Sequence of the second protein:
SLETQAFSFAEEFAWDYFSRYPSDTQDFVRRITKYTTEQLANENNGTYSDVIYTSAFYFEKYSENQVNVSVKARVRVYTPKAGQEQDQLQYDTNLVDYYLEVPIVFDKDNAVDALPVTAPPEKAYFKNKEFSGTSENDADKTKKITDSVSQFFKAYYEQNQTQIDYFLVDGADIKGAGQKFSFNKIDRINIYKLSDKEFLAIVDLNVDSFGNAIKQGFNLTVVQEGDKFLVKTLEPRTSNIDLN

Sequence of the first protein:
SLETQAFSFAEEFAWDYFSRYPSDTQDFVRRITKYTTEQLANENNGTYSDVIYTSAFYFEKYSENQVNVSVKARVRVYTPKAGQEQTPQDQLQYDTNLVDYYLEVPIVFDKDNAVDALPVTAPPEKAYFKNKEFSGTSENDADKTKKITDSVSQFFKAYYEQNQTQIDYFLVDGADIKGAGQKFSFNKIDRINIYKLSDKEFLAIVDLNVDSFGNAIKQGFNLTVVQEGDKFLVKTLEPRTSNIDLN

Interface contacts:
Residue K78 in the first protein interacts with residue Y40 in the second protein (closest heavy-atom distance 3.2 Å).
Residue F222 in the first protein contacts residue Y107 in the second protein (closest heavy-atom distance 3.7 Å).
Residue S61 in the first protein is in contact with residue E17 in the second protein (closest heavy-atom distance 2.5 Å).
Residue R249 in the first protein interacts with residue P112 in the second protein (closest heavy-atom distance 3.4 Å).
Residue G188 in the first protein interacts with residue A131 in the second protein (closest heavy-atom distance 3.4 Å).
Residue K135 in the first protein interacts with residue Y40 in the second protein (closest heavy-atom distance 3.6 Å).
Residue R249 in the first protein contacts residue Y68 in the second protein (closest heavy-atom distance 3.6 Å).
Residue K135 in the first protein interacts with residue K39 in the second protein (closest heavy-atom distance 3.2 Å).
Residue N252 in the first protein is in contact with residue Q72 in the second protein (closest heavy-atom distance 3.0 Å).
Residue A225 in the first protein is in contact with residue N51 in the second protein (closest heavy-atom distance 3.1 Å).
Residue R80 in the first protein is in contact with residue W20 in the second protein (closest heavy-atom distance 3.8 Å).
Residue D254 in the first protein is in contact with residue S69 in the second protein (closest heavy-atom distance 3.5 Å).
Residue R249 in the first protein contacts residue V73 in the second protein (closest heavy-atom distance 3.2 Å).
Residue A62 in the first protein contacts residue S13 in the second protein (closest heavy-atom distance 2.8 Å).
Residue K192 in the first protein is in contact with residue D106 in the second protein (closest heavy-atom distance 3.8 Å).
Residue R249 in the first protein is in contact with residue A125 in the second protein (closest heavy-atom distance 3.8 Å).
Residue P248 in the first protein interacts with residue N74 in the second protein (closest heavy-atom distance 3.4 Å).
Residue F222 in the first protein contacts residue V105 in the second protein (closest heavy-atom distance 3.3 Å).
Residue T9 in the first protein interacts with residue T9 in the second protein (closest heavy-atom distance 3.7 Å).
Residue F63 in the first protein is in contact with residue Q10 in the second protein (closest heavy-atom distance 3.6 Å).
Residue Q228 in the first protein interacts with residue V128 in the second protein (closest heavy-atom distance 3.6 Å).
Residue A136 in the first protein contacts residue A122 in the second protein (closest heavy-atom distance 3.4 Å).
Residue I226 in the first protein contacts residue N51 in the second protein (closest heavy-atom distance 3.0 Å).
Residue A136 in the first protein is in contact with residue N120 in the second protein (closest heavy-atom distance 3.4 Å).
Residue K135 in the first protein contacts residue T41 in the second protein (closest heavy-atom distance 2.9 Å).
Residue K187 in the first protein contacts residue A131 in the second protein (closest heavy-atom distance 3.5 Å).
Residue S61 in the first protein contacts residue S13 in the second protein (closest heavy-atom distance 3.6 Å).
Residue E134 in the first protein is in contact with residue N120 in the second protein (closest heavy-atom distance 3.2 Å).
Residue F222 in the first protein is in contact with residue N103 in the second protein (closest heavy-atom distance 3.5 Å).
Residue R249 in the first protein interacts with residue N74 in the second protein (closest heavy-atom distance 2.9 Å).
Residue R249 in the first protein interacts with residue D124 in the second protein (closest heavy-atom distance 2.9 Å).
Residue G229 in the first protein is in contact with residue V128 in the second protein (closest heavy-atom distance 3.3 Å).
Residue N224 in the first protein interacts with residue T53 in the second protein (closest heavy-atom distance 3.4 Å).
Residue P248 in the first protein contacts residue E110 in the second protein (closest heavy-atom distance 3.4 Å).
Residue E8 in the first protein contacts residue Q10 in the second protein (closest heavy-atom distance 2.8 Å).
Residue I58 in the first protein contacts residue W20 in the second protein (closest heavy-atom distance 3.5 Å).
Residue S221 in the first protein is in contact with residue Y107 in the second protein (closest heavy-atom distance 2.9 Å).
Residue Y168 in the first protein contacts residue T130 in the second protein (closest heavy-atom distance 3.5 Å).
Residue E247 in the first protein interacts with residue N74 in the second protein (closest heavy-atom distance 3.4 Å).
Residue F12 in the first protein contacts residue T9 in the second protein (closest heavy-atom distance 3.5 Å).
Residue Y59 in the first protein contacts residue Y40 in the second protein (closest heavy-atom distance 3.8 Å).
Residue I253 in the first protein contacts residue Y68 in the second protein (closest heavy-atom distance 3.4 Å).
Residue F230 in the first protein interacts with residue V128 in the second protein (closest heavy-atom distance 3.5 Å).
Residue R249 in the first protein interacts with residue I113 in the second protein (closest heavy-atom distance 3.1 Å).
Residue D254 in the first protein is in contact with residue Y68 in the second protein (closest heavy-atom distance 2.8 Å).
Residue E247 in the first protein is in contact with residue E66 in the second protein (closest heavy-atom distance 2.9 Å).
Residue K192 in the first protein is in contact with residue Y108 in the second protein (closest heavy-atom distance 3.5 Å).
Residue E8 in the first protein contacts residue T9 in the second protein (closest heavy-atom distance 3.8 Å).
Residue R80 in the first protein is in contact with residue D21 in the second protein (closest heavy-atom distance 2.9 Å).
Residue N224 in the first protein interacts with residue G52 in the second protein (closest heavy-atom distance 3.6 Å).
Residue Q228 in the first protein interacts with residue P127 in the second protein (closest heavy-atom distance 3.6 Å).
Residue K135 in the first protein contacts residue T38 in the second protein (closest heavy-atom distance 2.8 Å).
Residue A189 in the first protein interacts with residue T130 in the second protein (closest heavy-atom distance 3.8 Å).
Residue F222 in the first protein is in contact with residue T85 in the second protein (closest heavy-atom distance 3.7 Å).
Residue K227 in the first protein contacts residue E48 in the second protein (closest heavy-atom distance 3.4 Å).
Residue E8 in the first protein is in contact with residue S6 in the second protein (closest heavy-atom distance 3.1 Å).
Residue R249 in the first protein is in contact with residue Q72 in the second protein (closest heavy-atom distance 3.3 Å).
Residue F138 in the first protein interacts with residue D124 in the second protein (closest heavy-atom distance 3.6 Å).
Residue Y59 in the first protein interacts with residue W20 in the second protein (closest heavy-atom distance 3.5 Å).
Residue F138 in the first protein interacts with residue V114 in the second protein (closest heavy-atom distance 3.7 Å).

These two protein chains interact to form a complex.